Sequence of protein 2:
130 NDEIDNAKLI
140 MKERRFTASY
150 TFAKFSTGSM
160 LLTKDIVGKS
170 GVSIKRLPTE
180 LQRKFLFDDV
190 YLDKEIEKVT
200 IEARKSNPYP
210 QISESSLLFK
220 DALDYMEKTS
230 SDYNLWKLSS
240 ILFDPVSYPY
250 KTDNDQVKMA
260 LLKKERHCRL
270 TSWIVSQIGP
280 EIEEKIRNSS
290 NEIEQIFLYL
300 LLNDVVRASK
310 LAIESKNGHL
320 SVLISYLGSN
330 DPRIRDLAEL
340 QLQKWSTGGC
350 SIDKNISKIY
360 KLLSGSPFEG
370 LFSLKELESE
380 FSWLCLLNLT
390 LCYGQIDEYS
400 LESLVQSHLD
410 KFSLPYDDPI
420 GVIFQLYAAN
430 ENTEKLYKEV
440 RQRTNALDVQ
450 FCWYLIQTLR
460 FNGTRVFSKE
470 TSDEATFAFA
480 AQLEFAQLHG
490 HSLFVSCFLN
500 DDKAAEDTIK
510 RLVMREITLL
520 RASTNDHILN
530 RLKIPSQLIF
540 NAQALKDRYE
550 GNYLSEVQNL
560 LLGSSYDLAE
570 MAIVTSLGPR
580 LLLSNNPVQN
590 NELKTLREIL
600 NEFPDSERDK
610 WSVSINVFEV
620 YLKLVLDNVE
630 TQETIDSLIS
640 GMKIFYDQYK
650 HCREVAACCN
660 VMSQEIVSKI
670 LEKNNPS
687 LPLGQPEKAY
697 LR

Interface contacts:
Residue I148 in protein 1 interacts with residue T346 in protein 2 (closest heavy-atom distance 3.7 Å).
Residue D311 in protein 1 is in contact with residue V304 in protein 2 (closest heavy-atom distance 3.4 Å).
Residue L153 in protein 1 is in contact with residue I351 in protein 2 (closest heavy-atom distance 3.6 Å).
Residue K154 in protein 1 is in contact with residue I351 in protein 2 (closest heavy-atom distance 3.5 Å).
Residue K154 in protein 1 interacts with residue W344 in protein 2 (closest heavy-atom distance 3.3 Å).
Residue K154 in protein 1 is in contact with residue S350 in protein 2 (closest heavy-atom distance 3.0 Å).
Residue K239 in protein 1 interacts with residue Y325 in protein 2 (closest heavy-atom distance 3.5 Å).
Residue L313 in protein 1 is in contact with residue V305 in protein 2 (closest heavy-atom distance 3.7 Å).
Residue R163 in protein 1 is in contact with residue N316 in protein 2 (closest heavy-atom distance 3.1 Å).
Residue S249 in protein 1 interacts with residue N316 in protein 2 (closest heavy-atom distance 3.7 Å).
Residue G236 in protein 1 interacts with residue N329 in protein 2 (closest heavy-atom distance 3.3 Å).
Residue T246 in protein 1 contacts residue V321 in protein 2 (closest heavy-atom distance 3.4 Å).
Residue I314 in protein 1 is in contact with residue V304 in protein 2 (closest heavy-atom distance 3.5 Å).
Residue D159 in protein 1 contacts residue H318 in protein 2 (closest heavy-atom distance 3.6 Å).
Residue I148 in protein 1 is in contact with residue C349 in protein 2 (closest heavy-atom distance 3.6 Å).
Residue D159 in protein 1 contacts residue K315 in protein 2 (closest heavy-atom distance 3.6 Å).
Residue T246 in protein 1 interacts with residue G317 in protein 2 (closest heavy-atom distance 2.8 Å).
Residue C156 in protein 1 contacts residue K343 in protein 2 (closest heavy-atom distance 3.6 Å).
Residue G152 in protein 1 is in contact with residue S350 in protein 2 (closest heavy-atom distance 3.4 Å).
Residue Q235 in protein 1 interacts with residue D330 in protein 2 (closest heavy-atom distance 3.6 Å).
Residue S207 in protein 1 interacts with residue L336 in protein 2 (closest heavy-atom distance 3.7 Å).
Residue I206 in protein 1 is in contact with residue L336 in protein 2 (closest heavy-atom distance 3.1 Å).
Residue Y218 in protein 1 contacts residue N329 in protein 2 (closest heavy-atom distance 3.1 Å).
Residue Y99 in protein 1 contacts residue Y249 in protein 2 (closest heavy-atom distance 3.8 Å).
Residue A254 in protein 1 is in contact with residue K315 in protein 2 (closest heavy-atom distance 3.4 Å).
Residue S155 in protein 1 contacts residue Y359 in protein 2 (closest heavy-atom distance 3.8 Å).
Residue I237 in protein 1 is in contact with residue S328 in protein 2 (closest heavy-atom distance 3.4 Å).
Residue R163 in protein 1 interacts with residue L319 in protein 2 (closest heavy-atom distance 3.7 Å).
Residue S155 in protein 1 contacts residue I355 in protein 2 (closest heavy-atom distance 3.7 Å).
Residue Q234 in protein 1 contacts residue N329 in protein 2 (closest heavy-atom distance 3.5 Å).
Residue S155 in protein 1 is in contact with residue W344 in protein 2 (closest heavy-atom distance 3.8 Å).
Residue G236 in protein 1 contacts residue R332 in protein 2 (closest heavy-atom distance 3.3 Å).
Residue R163 in protein 1 interacts with residue I355 in protein 2 (closest heavy-atom distance 3.7 Å).
Residue K238 in protein 1 is in contact with residue S328 in protein 2 (closest heavy-atom distance 3.5 Å).
Residue C213 in protein 1 is in contact with residue R332 in protein 2 (closest heavy-atom distance 3.5 Å).
Residue Y99 in protein 1 interacts with residue K250 in protein 2 (closest heavy-atom distance 3.5 Å).
Residue D159 in protein 1 interacts with residue G317 in protein 2 (closest heavy-atom distance 3.5 Å).
Residue L242 in protein 1 interacts with residue V321 in protein 2 (closest heavy-atom distance 3.6 Å).
Residue V222 in protein 1 is in contact with residue V256 in protein 2 (closest heavy-atom distance 3.3 Å).
Residue Q235 in protein 1 contacts residue R332 in protein 2 (closest heavy-atom distance 3.3 Å).
Residue G236 in protein 1 contacts residue D330 in protein 2 (closest heavy-atom distance 3.3 Å).
Residue L242 in protein 1 contacts residue V304 in protein 2 (closest heavy-atom distance 3.7 Å).
Residue M210 in protein 1 is in contact with residue R332 in protein 2 (closest heavy-atom distance 3.1 Å).
Residue I148 in protein 1 contacts residue G347 in protein 2 (closest heavy-atom distance 3.5 Å).
Residue L153 in protein 1 contacts residue S350 in protein 2 (closest heavy-atom distance 3.1 Å).
Residue L162 in protein 1 interacts with residue K315 in protein 2 (closest heavy-atom distance 3.7 Å).
Residue D157 in protein 1 contacts residue Y359 in protein 2 (closest heavy-atom distance 3.5 Å).
Residue L96 in protein 1 contacts residue K250 in protein 2 (closest heavy-atom distance 3.4 Å).
Residue K154 in protein 1 contacts residue D352 in protein 2 (closest heavy-atom distance 3.3 Å).
Residue Y218 in protein 1 is in contact with residue G327 in protein 2 (closest heavy-atom distance 3.3 Å).
Residue Q253 in protein 1 interacts with residue N316 in protein 2 (closest heavy-atom distance 3.1 Å).
Residue G151 in protein 1 interacts with residue C349 in protein 2 (closest heavy-atom distance 3.6 Å).
Residue I223 in protein 1 is in contact with residue V256 in protein 2 (closest heavy-atom distance 3.4 Å).
Residue S155 in protein 1 is in contact with residue Q340 in protein 2 (closest heavy-atom distance 3.4 Å).
Residue D204 in protein 1 is in contact with residue K343 in protein 2 (closest heavy-atom distance 3.4 Å).
Residue K238 in protein 1 contacts residue G327 in protein 2 (closest heavy-atom distance 3.7 Å).
Residue C156 in protein 1 is in contact with residue Q340 in protein 2 (closest heavy-atom distance 3.0 Å).
Residue I211 in protein 1 contacts residue H318 in protein 2 (closest heavy-atom distance 3.8 Å).
Residue G214 in protein 1 is in contact with residue R332 in protein 2 (closest heavy-atom distance 3.6 Å).
Residue K239 in protein 1 is in contact with residue S324 in protein 2 (closest heavy-atom distance 3.4 Å).

These two protein chains interact to form a complex.

Sequence of protein 1:
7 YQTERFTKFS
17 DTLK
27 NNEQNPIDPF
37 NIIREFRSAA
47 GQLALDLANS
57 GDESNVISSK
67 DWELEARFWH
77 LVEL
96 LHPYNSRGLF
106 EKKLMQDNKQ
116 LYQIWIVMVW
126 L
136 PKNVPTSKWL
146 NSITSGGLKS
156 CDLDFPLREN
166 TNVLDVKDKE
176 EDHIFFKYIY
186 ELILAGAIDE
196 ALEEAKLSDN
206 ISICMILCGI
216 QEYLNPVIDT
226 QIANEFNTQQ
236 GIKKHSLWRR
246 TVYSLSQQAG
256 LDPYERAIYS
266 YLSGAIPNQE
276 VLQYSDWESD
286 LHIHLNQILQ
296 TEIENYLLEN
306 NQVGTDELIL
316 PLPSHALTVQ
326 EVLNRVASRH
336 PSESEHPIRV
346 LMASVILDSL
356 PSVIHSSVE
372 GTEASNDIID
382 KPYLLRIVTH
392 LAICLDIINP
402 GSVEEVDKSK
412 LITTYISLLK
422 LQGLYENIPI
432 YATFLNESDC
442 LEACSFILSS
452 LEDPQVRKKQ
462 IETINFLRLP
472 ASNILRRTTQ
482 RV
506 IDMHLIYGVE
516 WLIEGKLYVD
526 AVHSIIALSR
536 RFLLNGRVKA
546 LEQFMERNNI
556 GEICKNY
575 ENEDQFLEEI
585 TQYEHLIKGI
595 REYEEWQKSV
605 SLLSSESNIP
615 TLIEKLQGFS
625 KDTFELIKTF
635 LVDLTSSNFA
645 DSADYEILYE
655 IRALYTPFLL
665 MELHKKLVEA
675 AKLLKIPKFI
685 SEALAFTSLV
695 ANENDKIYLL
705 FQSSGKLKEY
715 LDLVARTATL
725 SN